Sequence of the first protein:
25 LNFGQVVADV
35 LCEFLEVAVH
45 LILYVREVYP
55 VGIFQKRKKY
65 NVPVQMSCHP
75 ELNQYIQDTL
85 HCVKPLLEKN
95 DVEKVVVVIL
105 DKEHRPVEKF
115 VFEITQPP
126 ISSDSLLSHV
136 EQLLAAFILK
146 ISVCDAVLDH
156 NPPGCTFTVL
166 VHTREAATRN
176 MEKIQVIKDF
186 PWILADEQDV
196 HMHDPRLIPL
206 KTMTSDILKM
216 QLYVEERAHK

This data describes a binding interaction between two proteins.

Sequence of the second protein:
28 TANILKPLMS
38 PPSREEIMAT

Contacts between the two chains:
Residue Y79 in the first protein is in contact with residue S37 in the second protein (closest heavy-atom distance 3.5 Å).
Residue Y79 in the first protein interacts with residue P39 in the second protein (closest heavy-atom distance 4.3 Å).
Residue V166 in the first protein is in contact with residue L32 in the second protein (closest heavy-atom distance 2.8 Å).
Residue Y79 in the first protein contacts residue P38 in the second protein (closest heavy-atom distance 3.4 Å).
Residue Y53 in the first protein contacts residue P39 in the second protein (closest heavy-atom distance 2.5 Å).
Residue A171 in the first protein contacts residue A29 in the second protein (closest heavy-atom distance 3.7 Å).
Residue I188 in the first protein interacts with residue L35 in the second protein (closest heavy-atom distance 4.2 Å).
Residue T168 in the first protein is in contact with residue L32 in the second protein (closest heavy-atom distance 4.0 Å).
Residue L189 in the first protein interacts with residue A29 in the second protein (closest heavy-atom distance 3.6 Å).
Residue A190 in the first protein interacts with residue I31 in the second protein (closest heavy-atom distance 3.0 Å).
Residue I188 in the first protein contacts residue K33 in the second protein (closest heavy-atom distance 2.8 Å).
Residue Y53 in the first protein is in contact with residue I44 in the second protein (closest heavy-atom distance 4.2 Å).
Residue F162 in the first protein is in contact with residue P38 in the second protein (closest heavy-atom distance 3.1 Å).
Residue V164 in the first protein interacts with residue P34 in the second protein (closest heavy-atom distance 3.3 Å).
Residue V164 in the first protein contacts residue K33 in the second protein (closest heavy-atom distance 4.0 Å).
Residue W187 in the first protein contacts residue P34 in the second protein (closest heavy-atom distance 3.4 Å).
Residue H167 in the first protein interacts with residue I31 in the second protein (closest heavy-atom distance 4.0 Å).
Residue P186 in the first protein is in contact with residue P34 in the second protein (closest heavy-atom distance 3.7 Å).
Residue E75 in the first protein contacts residue P39 in the second protein (closest heavy-atom distance 4.0 Å).
Residue D194 in the first protein interacts with residue K33 in the second protein (closest heavy-atom distance 2.7 Å).
Residue D184 in the first protein is in contact with residue M36 in the second protein (closest heavy-atom distance 4.0 Å).
Residue L189 in the first protein interacts with residue T28 in the second protein (closest heavy-atom distance 4.3 Å).
Residue F185 in the first protein is in contact with residue M36 in the second protein (closest heavy-atom distance 4.2 Å).
Residue P186 in the first protein interacts with residue L35 in the second protein (closest heavy-atom distance 3.0 Å).
Residue I188 in the first protein contacts residue I31 in the second protein (closest heavy-atom distance 4.1 Å).
Residue H73 in the first protein interacts with residue I44 in the second protein (closest heavy-atom distance 3.2 Å).
Residue T168 in the first protein interacts with residue N30 in the second protein (closest heavy-atom distance 2.7 Å).
Residue I188 in the first protein is in contact with residue L32 in the second protein (closest heavy-atom distance 3.5 Å).
Residue Y79 in the first protein is in contact with residue M36 in the second protein (closest heavy-atom distance 2.6 Å).
Residue F185 in the first protein interacts with residue P34 in the second protein (closest heavy-atom distance 4.0 Å).
Residue L165 in the first protein contacts residue K33 in the second protein (closest heavy-atom distance 3.4 Å).
Residue Y53 in the first protein is in contact with residue R41 in the second protein (closest heavy-atom distance 3.4 Å).
Residue V164 in the first protein contacts residue L32 in the second protein (closest heavy-atom distance 4.3 Å).
Residue W187 in the first protein interacts with residue L32 in the second protein (closest heavy-atom distance 3.7 Å).
Residue E75 in the first protein is in contact with residue E43 in the second protein (closest heavy-atom distance 4.0 Å).
Residue L76 in the first protein is in contact with residue P39 in the second protein (closest heavy-atom distance 3.6 Å).
Residue L189 in the first protein interacts with residue L32 in the second protein (closest heavy-atom distance 3.8 Å).
Residue W187 in the first protein interacts with residue K33 in the second protein (closest heavy-atom distance 3.5 Å).
Residue L189 in the first protein interacts with residue I31 in the second protein (closest heavy-atom distance 3.4 Å).
Residue V166 in the first protein is in contact with residue N30 in the second protein (closest heavy-atom distance 3.5 Å).
Residue L165 in the first protein is in contact with residue I31 in the second protein (closest heavy-atom distance 4.1 Å).
Residue E170 in the first protein contacts residue N30 in the second protein (closest heavy-atom distance 4.0 Å).
Residue L165 in the first protein interacts with residue L32 in the second protein (closest heavy-atom distance 3.6 Å).
Residue Y79 in the first protein interacts with residue P34 in the second protein (closest heavy-atom distance 3.8 Å).
Residue Y53 in the first protein is in contact with residue P38 in the second protein (closest heavy-atom distance 3.7 Å).
Residue V166 in the first protein contacts residue I31 in the second protein (closest heavy-atom distance 3.2 Å).
Residue N175 in the first protein interacts with residue L32 in the second protein (closest heavy-atom distance 4.2 Å).
Residue P54 in the first protein interacts with residue R41 in the second protein (closest heavy-atom distance 3.3 Å).
Residue M176 in the first protein interacts with residue L32 in the second protein (closest heavy-atom distance 3.8 Å).
Residue I179 in the first protein is in contact with residue L32 in the second protein (closest heavy-atom distance 4.2 Å).
Residue Y53 in the first protein contacts residue S40 in the second protein (closest heavy-atom distance 3.8 Å).
Residue I57 in the first protein interacts with residue I44 in the second protein (closest heavy-atom distance 3.6 Å).
Residue A190 in the first protein contacts residue T28 in the second protein (closest heavy-atom distance 3.6 Å).
Residue W187 in the first protein interacts with residue L35 in the second protein (closest heavy-atom distance 4.2 Å).
Residue V52 in the first protein is in contact with residue R41 in the second protein (closest heavy-atom distance 3.7 Å).
Residue V195 in the first protein interacts with residue I31 in the second protein (closest heavy-atom distance 3.9 Å).
Residue T163 in the first protein contacts residue K33 in the second protein (closest heavy-atom distance 4.2 Å).
Residue H73 in the first protein contacts residue T47 in the second protein (closest heavy-atom distance 2.6 Å).
Residue H167 in the first protein interacts with residue N30 in the second protein (closest heavy-atom distance 3.4 Å).
Residue E51 in the first protein contacts residue R41 in the second protein (closest heavy-atom distance 3.4 Å).